Contacts between the two chains:
Residue V571 in the first protein contacts residue N379 in the second protein (closest heavy-atom distance 4.2 Å).
Residue L545 in the first protein interacts with residue D355 in the second protein (closest heavy-atom distance 2.4 Å).
Residue E578 in the first protein contacts residue K376 in the second protein (closest heavy-atom distance 3.2 Å).
Residue A582 in the first protein interacts with residue N379 in the second protein (closest heavy-atom distance 3.6 Å).
Residue T579 in the first protein is in contact with residue L339 in the second protein (closest heavy-atom distance 4.0 Å).
Residue E548 in the first protein is in contact with residue T371 in the second protein (closest heavy-atom distance 4.2 Å).
Residue N113 in the first protein is in contact with residue G341 in the second protein (closest heavy-atom distance 3.4 Å).
Residue S580 in the first protein contacts residue D338 in the second protein (closest heavy-atom distance 3.4 Å).
Residue A576 in the first protein is in contact with residue D340 in the second protein (closest heavy-atom distance 4.3 Å).
Residue S580 in the first protein interacts with residue D340 in the second protein (closest heavy-atom distance 3.1 Å).
Residue R436 in the first protein interacts with residue G351 in the second protein (closest heavy-atom distance 3.4 Å).
Residue A576 in the first protein contacts residue L339 in the second protein (closest heavy-atom distance 3.6 Å).
Residue E631 in the first protein is in contact with residue P354 in the second protein (closest heavy-atom distance 3.5 Å).
Residue T109 in the first protein interacts with residue D346 in the second protein (closest heavy-atom distance 3.3 Å).
Residue D561 in the first protein contacts residue P239 in the second protein (closest heavy-atom distance 4.1 Å).
Residue T75 in the first protein contacts residue N342 in the second protein (closest heavy-atom distance 4.1 Å).
Residue D251 in the first protein contacts residue G351 in the second protein (closest heavy-atom distance 4.0 Å).
Residue L583 in the first protein contacts residue L339 in the second protein (closest heavy-atom distance 3.8 Å).
Residue R124 in the first protein interacts with residue D345 in the second protein (closest heavy-atom distance 3.8 Å).
Residue S77 in the first protein interacts with residue N342 in the second protein (closest heavy-atom distance 4.1 Å).
Residue S580 in the first protein interacts with residue I337 in the second protein (closest heavy-atom distance 3.3 Å).
Residue S580 in the first protein contacts residue L339 in the second protein (closest heavy-atom distance 1.5 Å).
Residue Q577 in the first protein contacts residue D340 in the second protein (closest heavy-atom distance 2.3 Å).
Residue M76 in the first protein interacts with residue D346 in the second protein (closest heavy-atom distance 3.1 Å).
Residue K588 in the first protein contacts residue K390 in the second protein (closest heavy-atom distance 4.2 Å).
Residue Q555 in the first protein contacts residue R297 in the second protein (closest heavy-atom distance 3.6 Å).
Residue E584 in the first protein interacts with residue I337 in the second protein (closest heavy-atom distance 3.9 Å).
Residue I569 in the first protein is in contact with residue N379 in the second protein (closest heavy-atom distance 4.3 Å).
Residue N113 in the first protein is in contact with residue D346 in the second protein (closest heavy-atom distance 2.8 Å).
Residue E548 in the first protein interacts with residue G370 in the second protein (closest heavy-atom distance 3.8 Å).
Residue S77 in the first protein contacts residue I336 in the second protein (closest heavy-atom distance 3.8 Å).
Residue G126 in the first protein interacts with residue V348 in the second protein (closest heavy-atom distance 3.8 Å).
Residue N113 in the first protein contacts residue D345 in the second protein (closest heavy-atom distance 3.4 Å).
Residue D401 in the first protein is in contact with residue R350 in the second protein (closest heavy-atom distance 3.0 Å).
Residue A576 in the first protein interacts with residue I343 in the second protein (closest heavy-atom distance 2.8 Å).
Residue L570 in the first protein interacts with residue N379 in the second protein (closest heavy-atom distance 3.1 Å).
Residue T127 in the first protein contacts residue V348 in the second protein (closest heavy-atom distance 2.9 Å).
Residue I610 in the first protein is in contact with residue L339 in the second protein (closest heavy-atom distance 4.2 Å).
Residue S249 in the first protein contacts residue G351 in the second protein (closest heavy-atom distance 4.1 Å).
Residue S110 in the first protein interacts with residue D346 in the second protein (closest heavy-atom distance 2.5 Å).
Residue D215 in the first protein is in contact with residue V349 in the second protein (closest heavy-atom distance 4.0 Å).
Residue L581 in the first protein interacts with residue L330 in the second protein (closest heavy-atom distance 4.2 Å).
Residue R124 in the first protein contacts residue D340 in the second protein (closest heavy-atom distance 3.4 Å).
Residue E246 in the first protein is in contact with residue G351 in the second protein (closest heavy-atom distance 4.0 Å).
Residue E80 in the first protein interacts with residue I336 in the second protein (closest heavy-atom distance 3.7 Å).
Residue Y544 in the first protein contacts residue D355 in the second protein (closest heavy-atom distance 3.0 Å).
Residue V571 in the first protein interacts with residue L375 in the second protein (closest heavy-atom distance 3.5 Å).
Residue W564 in the first protein interacts with residue M378 in the second protein (closest heavy-atom distance 3.5 Å).
Residue L581 in the first protein is in contact with residue E383 in the second protein (closest heavy-atom distance 3.5 Å).
Residue S110 in the first protein is in contact with residue D345 in the second protein (closest heavy-atom distance 2.9 Å).
Residue K112 in the first protein interacts with residue D345 in the second protein (closest heavy-atom distance 2.4 Å).
Residue E631 in the first protein interacts with residue D355 in the second protein (closest heavy-atom distance 3.9 Å).
Residue D251 in the first protein contacts residue N352 in the second protein (closest heavy-atom distance 3.7 Å).
Residue L182 in the first protein interacts with residue K335 in the second protein (closest heavy-atom distance 3.5 Å).
Residue E80 in the first protein is in contact with residue K335 in the second protein (closest heavy-atom distance 4.0 Å).
Residue K605 in the first protein contacts residue I343 in the second protein (closest heavy-atom distance 4.1 Å).
Residue E246 in the first protein contacts residue R350 in the second protein (closest heavy-atom distance 3.9 Å).
Residue M76 in the first protein contacts residue N342 in the second protein (closest heavy-atom distance 3.9 Å).
Residue T585 in the first protein contacts residue E383 in the second protein (closest heavy-atom distance 3.8 Å).
Residue R587 in the first protein is in contact with residue I337 in the second protein (closest heavy-atom distance 4.2 Å).

Sequence of the second protein:
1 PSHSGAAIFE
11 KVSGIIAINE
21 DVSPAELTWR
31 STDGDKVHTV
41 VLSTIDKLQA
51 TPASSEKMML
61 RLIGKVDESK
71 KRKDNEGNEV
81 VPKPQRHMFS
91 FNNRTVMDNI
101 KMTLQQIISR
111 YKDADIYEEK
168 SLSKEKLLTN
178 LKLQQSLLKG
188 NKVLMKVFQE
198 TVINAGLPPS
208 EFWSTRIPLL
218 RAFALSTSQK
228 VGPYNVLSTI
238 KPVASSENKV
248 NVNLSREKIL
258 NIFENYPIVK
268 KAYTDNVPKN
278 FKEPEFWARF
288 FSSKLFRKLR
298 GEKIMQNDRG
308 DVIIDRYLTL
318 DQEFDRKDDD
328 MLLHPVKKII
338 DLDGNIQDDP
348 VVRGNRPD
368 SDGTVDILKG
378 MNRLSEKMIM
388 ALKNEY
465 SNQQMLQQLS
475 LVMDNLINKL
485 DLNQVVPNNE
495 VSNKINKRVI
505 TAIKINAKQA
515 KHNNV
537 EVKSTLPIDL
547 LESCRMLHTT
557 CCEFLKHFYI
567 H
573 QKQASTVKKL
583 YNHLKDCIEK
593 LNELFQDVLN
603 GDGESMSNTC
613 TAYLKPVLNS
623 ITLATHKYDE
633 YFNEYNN

The following describes two proteins that form a bound complex.

Sequence of the first protein:
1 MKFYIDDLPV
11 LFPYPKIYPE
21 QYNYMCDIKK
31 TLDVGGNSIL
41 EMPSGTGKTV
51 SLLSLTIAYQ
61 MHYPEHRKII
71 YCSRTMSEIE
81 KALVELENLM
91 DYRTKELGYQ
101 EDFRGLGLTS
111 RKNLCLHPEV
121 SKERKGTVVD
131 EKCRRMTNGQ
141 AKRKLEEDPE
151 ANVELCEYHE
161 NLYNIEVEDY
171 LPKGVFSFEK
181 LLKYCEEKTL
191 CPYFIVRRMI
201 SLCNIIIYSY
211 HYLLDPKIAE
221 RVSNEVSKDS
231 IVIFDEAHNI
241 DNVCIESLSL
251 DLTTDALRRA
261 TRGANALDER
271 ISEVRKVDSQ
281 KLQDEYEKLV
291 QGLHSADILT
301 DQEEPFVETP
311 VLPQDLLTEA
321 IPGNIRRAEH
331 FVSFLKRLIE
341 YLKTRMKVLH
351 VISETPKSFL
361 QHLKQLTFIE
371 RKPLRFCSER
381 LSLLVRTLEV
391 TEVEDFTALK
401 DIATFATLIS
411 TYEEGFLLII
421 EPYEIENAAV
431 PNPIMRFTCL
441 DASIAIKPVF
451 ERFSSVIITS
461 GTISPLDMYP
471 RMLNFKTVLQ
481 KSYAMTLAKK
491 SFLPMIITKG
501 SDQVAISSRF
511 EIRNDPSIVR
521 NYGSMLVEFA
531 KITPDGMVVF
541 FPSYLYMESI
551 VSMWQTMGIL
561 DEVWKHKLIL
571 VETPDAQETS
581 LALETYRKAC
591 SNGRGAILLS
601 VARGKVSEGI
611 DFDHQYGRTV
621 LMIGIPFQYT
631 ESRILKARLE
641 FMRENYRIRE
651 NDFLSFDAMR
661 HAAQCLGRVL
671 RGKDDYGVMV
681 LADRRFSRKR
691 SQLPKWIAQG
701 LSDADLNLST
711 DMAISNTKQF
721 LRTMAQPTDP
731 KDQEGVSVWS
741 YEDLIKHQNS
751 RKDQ